Sequence of protein 2:
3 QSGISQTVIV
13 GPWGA

This data describes a binding interaction between two proteins.

Sequence of protein 1:
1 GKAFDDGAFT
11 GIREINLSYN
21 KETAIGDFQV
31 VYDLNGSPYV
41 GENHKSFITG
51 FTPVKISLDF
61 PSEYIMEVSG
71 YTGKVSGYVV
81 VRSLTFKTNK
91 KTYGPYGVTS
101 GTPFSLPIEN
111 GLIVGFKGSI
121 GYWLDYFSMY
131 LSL

Interface contacts:
Residue E109 in protein 1 is in contact with residue V12 in protein 2 (closest heavy-atom distance 4.5 Å).
Residue L133 in protein 1 interacts with residue T9 in protein 2 (closest heavy-atom distance 3.7 Å).
Residue L106 in protein 1 contacts residue W15 in protein 2 (closest heavy-atom distance 4.4 Å).
Residue E109 in protein 1 is in contact with residue I11 in protein 2 (closest heavy-atom distance 2.9 Å).
Residue S132 in protein 1 is in contact with residue V10 in protein 2 (closest heavy-atom distance 4.1 Å).
Residue L133 in protein 1 interacts with residue Q8 in protein 2 (closest heavy-atom distance 3.5 Å).
Residue L106 in protein 1 is in contact with residue V12 in protein 2 (closest heavy-atom distance 3.9 Å).
Residue P107 in protein 1 interacts with residue W15 in protein 2 (closest heavy-atom distance 3.5 Å).
Residue N110 in protein 1 interacts with residue V10 in protein 2 (closest heavy-atom distance 3.3 Å).
Residue G111 in protein 1 interacts with residue V10 in protein 2 (closest heavy-atom distance 4.6 Å).
Residue P107 in protein 1 interacts with residue G13 in protein 2 (closest heavy-atom distance 2.8 Å).
Residue G111 in protein 1 contacts residue I11 in protein 2 (closest heavy-atom distance 5.0 Å).
Residue N110 in protein 1 contacts residue Q8 in protein 2 (closest heavy-atom distance 3.0 Å).
Residue P107 in protein 1 is in contact with residue P14 in protein 2 (closest heavy-atom distance 3.5 Å).
Residue P107 in protein 1 interacts with residue I11 in protein 2 (closest heavy-atom distance 4.7 Å).
Residue L133 in protein 1 contacts residue V10 in protein 2 (closest heavy-atom distance 3.6 Å).
Residue E109 in protein 1 is in contact with residue G13 in protein 2 (closest heavy-atom distance 3.5 Å).
Residue I108 in protein 1 contacts residue V12 in protein 2 (closest heavy-atom distance 4.5 Å).
Residue N110 in protein 1 contacts residue I11 in protein 2 (closest heavy-atom distance 2.9 Å).
Residue P107 in protein 1 contacts residue V12 in protein 2 (closest heavy-atom distance 3.5 Å).
Residue L131 in protein 1 interacts with residue V10 in protein 2 (closest heavy-atom distance 4.0 Å).
Residue E109 in protein 1 interacts with residue P14 in protein 2 (closest heavy-atom distance 3.8 Å).
Residue I108 in protein 1 contacts residue I11 in protein 2 (closest heavy-atom distance 3.8 Å).
Residue I108 in protein 1 contacts residue G13 in protein 2 (closest heavy-atom distance 4.0 Å).
Residue L131 in protein 1 contacts residue V12 in protein 2 (closest heavy-atom distance 3.6 Å).
Residue S105 in protein 1 is in contact with residue W15 in protein 2 (closest heavy-atom distance 2.9 Å).
Residue N110 in protein 1 contacts residue T9 in protein 2 (closest heavy-atom distance 2.9 Å).